Sequence of protein 1:
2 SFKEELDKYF

This data describes a binding interaction between two proteins.

Sequence of protein 2:
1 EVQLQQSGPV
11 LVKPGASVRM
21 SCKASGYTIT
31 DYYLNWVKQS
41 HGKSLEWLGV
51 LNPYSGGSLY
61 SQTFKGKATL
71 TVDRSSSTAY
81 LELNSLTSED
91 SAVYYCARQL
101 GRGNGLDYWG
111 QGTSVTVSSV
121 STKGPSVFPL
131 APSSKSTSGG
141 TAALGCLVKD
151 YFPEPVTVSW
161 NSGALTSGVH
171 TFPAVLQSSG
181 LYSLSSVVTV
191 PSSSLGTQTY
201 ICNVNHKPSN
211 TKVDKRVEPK

Residue-level contacts at the interface:
Residue W47 in protein 2 interacts with residue F3 in protein 1 (closest heavy-atom distance 3.8 Å).
Residue G101 in protein 2 interacts with residue F11 in protein 1 (closest heavy-atom distance 3.6 Å).
Residue Q99 in protein 2 is in contact with residue F11 in protein 1 (closest heavy-atom distance 3.6 Å).
Residue L59 in protein 2 contacts residue Y10 in protein 1 (closest heavy-atom distance 3.9 Å).
Residue Y33 in protein 2 is in contact with residue F11 in protein 1 (closest heavy-atom distance 3.4 Å).
Residue Q62 in protein 2 is in contact with residue F3 in protein 1 (closest heavy-atom distance 4.4 Å).
Residue R102 in protein 2 is in contact with residue K4 in protein 1 (closest heavy-atom distance 3.5 Å).
Residue N52 in protein 2 interacts with residue Y10 in protein 1 (closest heavy-atom distance 2.9 Å).
Residue S58 in protein 2 interacts with residue Y10 in protein 1 (closest heavy-atom distance 3.7 Å).
Residue R102 in protein 2 contacts residue L7 in protein 1 (closest heavy-atom distance 3.5 Å).
Residue R102 in protein 2 is in contact with residue F11 in protein 1 (closest heavy-atom distance 3.3 Å).
Residue Y60 in protein 2 interacts with residue F3 in protein 1 (closest heavy-atom distance 3.4 Å).
Residue W47 in protein 2 interacts with residue L7 in protein 1 (closest heavy-atom distance 4.5 Å).
Residue L59 in protein 2 interacts with residue L7 in protein 1 (closest heavy-atom distance 3.6 Å).
Residue R102 in protein 2 interacts with residue D8 in protein 1 (closest heavy-atom distance 2.9 Å).
Residue L59 in protein 2 contacts residue E6 in protein 1 (closest heavy-atom distance 4.1 Å).
Residue V50 in protein 2 is in contact with residue F11 in protein 1 (closest heavy-atom distance 4.5 Å).
Residue G57 in protein 2 is in contact with residue Y10 in protein 1 (closest heavy-atom distance 2.8 Å).
Residue L59 in protein 2 contacts residue F3 in protein 1 (closest heavy-atom distance 3.8 Å).
Residue V50 in protein 2 interacts with residue Y10 in protein 1 (closest heavy-atom distance 3.5 Å).
Residue Y33 in protein 2 interacts with residue Y10 in protein 1 (closest heavy-atom distance 3.5 Å).
Residue L51 in protein 2 contacts residue Y10 in protein 1 (closest heavy-atom distance 3.1 Å).
Residue S61 in protein 2 is in contact with residue F3 in protein 1 (closest heavy-atom distance 4.4 Å).